Sequence of chain A:
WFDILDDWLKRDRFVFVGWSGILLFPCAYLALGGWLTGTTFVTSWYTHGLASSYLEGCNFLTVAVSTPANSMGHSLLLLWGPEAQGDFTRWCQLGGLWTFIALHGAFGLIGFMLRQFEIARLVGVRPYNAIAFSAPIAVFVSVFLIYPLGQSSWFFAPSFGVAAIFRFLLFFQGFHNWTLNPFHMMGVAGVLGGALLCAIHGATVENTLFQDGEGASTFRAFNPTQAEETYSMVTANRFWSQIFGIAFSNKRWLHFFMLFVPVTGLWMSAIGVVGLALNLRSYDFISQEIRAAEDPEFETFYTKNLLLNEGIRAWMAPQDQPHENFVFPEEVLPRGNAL

Interface contacts:
Residue F475 in chain B contacts residue P140 in chain A (closest heavy-atom distance 3.6 Å).
Residue V478 in chain B is in contact with residue P140 in chain A (closest heavy-atom distance 3.6 Å).
Residue R384 in chain B is in contact with residue R348 in chain A (closest heavy-atom distance 3.5 Å).
Residue F479 in chain B is in contact with residue R139 in chain A (closest heavy-atom distance 2.3 Å).
Residue Y273 in chain B is in contact with residue L162 in chain A (closest heavy-atom distance 3.0 Å).
Residue V478 in chain B contacts residue V138 in chain A (closest heavy-atom distance 3.0 Å).
Residue G323 in chain B contacts residue L293 in chain A (closest heavy-atom distance 3.4 Å).
Residue V478 in chain B contacts residue R139 in chain A (closest heavy-atom distance 3.0 Å).
Residue F362 in chain B interacts with residue F184 in chain A (closest heavy-atom distance 3.1 Å).
Residue W257 in chain B is in contact with residue G163 in chain A (closest heavy-atom distance 2.9 Å).
Residue E364 in chain B interacts with residue Y296 in chain A (closest heavy-atom distance 3.5 Å).
Residue K321 in chain B interacts with residue D297 in chain A (closest heavy-atom distance 2.4 Å).
Residue F362 in chain B interacts with residue F188 in chain A (closest heavy-atom distance 3.3 Å).
Residue A320 in chain B contacts residue N292 in chain A (closest heavy-atom distance 3.1 Å).
Residue F383 in chain B contacts residue R348 in chain A (closest heavy-atom distance 3.5 Å).
Residue T452 in chain B is in contact with residue L291 in chain A (closest heavy-atom distance 3.4 Å).
Residue Y273 in chain B contacts residue Q164 in chain A (closest heavy-atom distance 3.4 Å).
Residue W468 in chain B contacts residue Y141 in chain A (closest heavy-atom distance 3.5 Å).
Residue F362 in chain B interacts with residue Q164 in chain A (closest heavy-atom distance 2.8 Å).
Residue F475 in chain B contacts residue A133 in chain A (closest heavy-atom distance 3.5 Å).
Residue F464 in chain B is in contact with residue W280 in chain A (closest heavy-atom distance 3.5 Å).
Residue R272 in chain B is in contact with residue Q164 in chain A (closest heavy-atom distance 3.2 Å).
Residue L460 in chain B interacts with residue W280 in chain A (closest heavy-atom distance 3.3 Å).
Residue S388 in chain B contacts residue E344 in chain A (closest heavy-atom distance 3.5 Å).
Residue D380 in chain B interacts with residue V345 in chain A (closest heavy-atom distance 3.1 Å).
Residue G322 in chain B is in contact with residue L293 in chain A (closest heavy-atom distance 2.9 Å).
Residue K321 in chain B is in contact with residue N292 in chain A (closest heavy-atom distance 3.4 Å).
Residue F362 in chain B contacts residue R294 in chain A (closest heavy-atom distance 2.9 Å).
Residue S365 in chain B contacts residue R326 in chain A (closest heavy-atom distance 3.5 Å).
Residue F464 in chain B is in contact with residue I144 in chain A (closest heavy-atom distance 3.4 Å).
Residue F453 in chain B is in contact with residue G288 in chain A (closest heavy-atom distance 3.5 Å).
Residue Y258 in chain B interacts with residue H87 in chain A (closest heavy-atom distance 3.6 Å).
Residue E364 in chain B interacts with residue R326 in chain A (closest heavy-atom distance 3.5 Å).
Residue Y390 in chain B interacts with residue E344 in chain A (closest heavy-atom distance 3.2 Å).
Residue W257 in chain B contacts residue L291 in chain A (closest heavy-atom distance 3.6 Å).
Residue D380 in chain B contacts residue E344 in chain A (closest heavy-atom distance 2.6 Å).
Residue W468 in chain B is in contact with residue I144 in chain A (closest heavy-atom distance 3.2 Å).
Residue R357 in chain B contacts residue E337 in chain A (closest heavy-atom distance 2.8 Å).
Residue I369 in chain B contacts residue V340 in chain A (closest heavy-atom distance 3.4 Å).
Residue R384 in chain B contacts residue E344 in chain A (closest heavy-atom distance 3.6 Å).
Residue F383 in chain B contacts residue V345 in chain A (closest heavy-atom distance 3.4 Å).
Residue A471 in chain B contacts residue F130 in chain A (closest heavy-atom distance 3.5 Å).
Residue F453 in chain B contacts residue L291 in chain A (closest heavy-atom distance 3.3 Å).
Residue Y273 in chain B contacts residue G163 in chain A (closest heavy-atom distance 3.2 Å).
Residue D440 in chain B contacts residue I299 in chain A (closest heavy-atom distance 3.5 Å).
Residue L324 in chain B is in contact with residue R294 in chain A (closest heavy-atom distance 3.6 Å).
Residue F453 in chain B is in contact with residue L293 in chain A (closest heavy-atom distance 3.6 Å).
Residue K389 in chain B interacts with residue E344 in chain A (closest heavy-atom distance 3.0 Å).
Residue G323 in chain B interacts with residue R294 in chain A (closest heavy-atom distance 2.5 Å).
Residue R384 in chain B interacts with residue G349 in chain A (closest heavy-atom distance 2.7 Å).
Residue I467 in chain B contacts residue M126 in chain A (closest heavy-atom distance 3.0 Å).
Residue F363 in chain B interacts with residue A330 in chain A (closest heavy-atom distance 3.5 Å).
Residue E364 in chain B interacts with residue R294 in chain A (closest heavy-atom distance 2.9 Å).
Residue S365 in chain B is in contact with residue E323 in chain A (closest heavy-atom distance 2.6 Å).
Residue R384 in chain B contacts residue N350 in chain A (closest heavy-atom distance 3.3 Å).
Residue Y258 in chain B contacts residue L162 in chain A (closest heavy-atom distance 3.2 Å).
Residue R272 in chain B contacts residue S165 in chain A (closest heavy-atom distance 3.0 Å).
Residue F383 in chain B contacts residue E344 in chain A (closest heavy-atom distance 3.4 Å).
Residue R272 in chain B interacts with residue N292 in chain A (closest heavy-atom distance 3.0 Å).
Residue F325 in chain B is in contact with residue D297 in chain A (closest heavy-atom distance 2.7 Å).

Sequence of chain B:
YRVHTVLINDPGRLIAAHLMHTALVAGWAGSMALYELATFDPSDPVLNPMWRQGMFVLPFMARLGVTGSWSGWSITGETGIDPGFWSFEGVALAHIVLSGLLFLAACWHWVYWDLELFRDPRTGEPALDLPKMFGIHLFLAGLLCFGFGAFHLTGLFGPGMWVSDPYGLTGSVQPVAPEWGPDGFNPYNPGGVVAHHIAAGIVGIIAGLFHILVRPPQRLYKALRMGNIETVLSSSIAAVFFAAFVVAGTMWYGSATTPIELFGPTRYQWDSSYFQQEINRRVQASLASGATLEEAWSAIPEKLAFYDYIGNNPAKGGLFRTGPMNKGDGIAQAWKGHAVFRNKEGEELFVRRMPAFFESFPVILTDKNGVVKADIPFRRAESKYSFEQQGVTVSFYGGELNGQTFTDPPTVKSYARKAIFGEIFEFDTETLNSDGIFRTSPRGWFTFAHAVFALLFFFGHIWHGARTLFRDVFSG

The following describes two proteins that form a bound complex.